Sequence of the second protein:
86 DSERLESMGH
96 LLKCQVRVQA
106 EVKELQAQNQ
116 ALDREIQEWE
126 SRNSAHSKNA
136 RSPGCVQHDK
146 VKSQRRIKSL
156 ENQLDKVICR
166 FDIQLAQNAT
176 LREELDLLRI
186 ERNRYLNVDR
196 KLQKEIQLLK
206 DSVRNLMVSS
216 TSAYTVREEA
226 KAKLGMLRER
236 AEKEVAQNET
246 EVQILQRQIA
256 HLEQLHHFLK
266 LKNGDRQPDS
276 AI

Sequence of the first protein:
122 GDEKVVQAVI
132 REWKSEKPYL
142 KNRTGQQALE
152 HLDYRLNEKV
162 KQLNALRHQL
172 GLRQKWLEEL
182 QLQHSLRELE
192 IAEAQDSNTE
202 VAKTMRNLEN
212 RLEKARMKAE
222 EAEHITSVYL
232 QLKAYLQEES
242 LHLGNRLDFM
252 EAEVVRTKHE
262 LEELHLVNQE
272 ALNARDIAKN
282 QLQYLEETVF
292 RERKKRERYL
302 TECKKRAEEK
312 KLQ

The following describes two proteins that form a bound complex.

Residue-level contacts at the interface:
Residue Y300 in the first protein interacts with residue E246 in the second protein (closest heavy-atom distance 3.2 Å).
Residue Q314 in the first protein interacts with residue H261 in the second protein (closest heavy-atom distance 2.4 Å).
Residue E293 in the first protein contacts residue E239 in the second protein (closest heavy-atom distance 3.1 Å).
Residue W134 in the first protein is in contact with residue G94 in the second protein (closest heavy-atom distance 3.4 Å).
Residue R276 in the first protein interacts with residue A218 in the second protein (closest heavy-atom distance 3.3 Å).
Residue Q314 in the first protein interacts with residue L264 in the second protein (closest heavy-atom distance 3.5 Å).
Residue L213 in the first protein is in contact with residue Q158 in the second protein (closest heavy-atom distance 3.4 Å).
Residue A272 in the first protein interacts with residue Y219 in the second protein (closest heavy-atom distance 3.3 Å).
Residue H185 in the first protein contacts residue N128 in the second protein (closest heavy-atom distance 3.1 Å).
Residue E252 in the first protein is in contact with residue L197 in the second protein (closest heavy-atom distance 3.6 Å).
Residue Q182 in the first protein interacts with residue W124 in the second protein (closest heavy-atom distance 3.3 Å).
Residue R307 in the first protein contacts residue L250 in the second protein (closest heavy-atom distance 3.4 Å).
Residue R307 in the first protein is in contact with residue I254 in the second protein (closest heavy-atom distance 3.6 Å).
Residue R188 in the first protein contacts residue S132 in the second protein (closest heavy-atom distance 3.5 Å).
Residue K160 in the first protein interacts with residue Q100 in the second protein (closest heavy-atom distance 3.4 Å).
Residue W134 in the first protein contacts residue K98 in the second protein (closest heavy-atom distance 3.0 Å).
Residue R188 in the first protein is in contact with residue N128 in the second protein (closest heavy-atom distance 2.8 Å).
Residue L313 in the first protein is in contact with residue H261 in the second protein (closest heavy-atom distance 3.4 Å).
Residue Q163 in the first protein interacts with residue V107 in the second protein (closest heavy-atom distance 3.6 Å).
Residue R297 in the first protein contacts residue N243 in the second protein (closest heavy-atom distance 2.7 Å).
Residue T258 in the first protein contacts residue L204 in the second protein (closest heavy-atom distance 3.4 Å).
Residue N269 in the first protein interacts with residue S215 in the second protein (closest heavy-atom distance 2.7 Å).
Residue Q175 in the first protein interacts with residue L117 in the second protein (closest heavy-atom distance 3.3 Å).
Residue L262 in the first protein interacts with residue L204 in the second protein (closest heavy-atom distance 3.7 Å).
Residue L286 in the first protein is in contact with residue L229 in the second protein (closest heavy-atom distance 3.4 Å).
Residue V255 in the first protein interacts with residue I201 in the second protein (closest heavy-atom distance 3.6 Å).
Residue E310 in the first protein contacts residue L257 in the second protein (closest heavy-atom distance 3.3 Å).
Residue K135 in the first protein contacts residue L97 in the second protein (closest heavy-atom distance 3.6 Å).
Residue R174 in the first protein contacts residue D118 in the second protein (closest heavy-atom distance 3.6 Å).
Residue L181 in the first protein interacts with residue N128 in the second protein (closest heavy-atom distance 3.6 Å).
Residue Q282 in the first protein is in contact with residue L229 in the second protein (closest heavy-atom distance 3.4 Å).
Residue E310 in the first protein interacts with residue E258 in the second protein (closest heavy-atom distance 3.4 Å).
Residue A220 in the first protein interacts with residue R165 in the second protein (closest heavy-atom distance 3.4 Å).
Residue G146 in the first protein interacts with residue R89 in the second protein (closest heavy-atom distance 3.4 Å).
Residue R292 in the first protein contacts residue V240 in the second protein (closest heavy-atom distance 3.6 Å).
Residue N199 in the first protein interacts with residue D144 in the second protein (closest heavy-atom distance 3.2 Å).
Residue L171 in the first protein contacts residue N114 in the second protein (closest heavy-atom distance 3.3 Å).
Residue D123 in the first protein interacts with residue D86 in the second protein (closest heavy-atom distance 2.9 Å).
Residue K296 in the first protein contacts residue V240 in the second protein (closest heavy-atom distance 3.4 Å).
Residue M206 in the first protein is in contact with residue R151 in the second protein (closest heavy-atom distance 3.6 Å).
Residue A223 in the first protein contacts residue Q169 in the second protein (closest heavy-atom distance 2.9 Å).
Residue N269 in the first protein is in contact with residue L211 in the second protein (closest heavy-atom distance 3.4 Å).
Residue R276 in the first protein interacts with residue V221 in the second protein (closest heavy-atom distance 3.4 Å).
Residue K160 in the first protein is in contact with residue Q104 in the second protein (closest heavy-atom distance 3.5 Å).
Residue R217 in the first protein interacts with residue Q158 in the second protein (closest heavy-atom distance 3.6 Å).
Residue E224 in the first protein contacts residue R165 in the second protein (closest heavy-atom distance 2.7 Å).
Residue Y230 in the first protein is in contact with residue R177 in the second protein (closest heavy-atom distance 3.3 Å).
Residue T227 in the first protein contacts residue Q169 in the second protein (closest heavy-atom distance 2.6 Å).
Residue K259 in the first protein is in contact with residue L204 in the second protein (closest heavy-atom distance 3.6 Å).
Residue R297 in the first protein interacts with residue E246 in the second protein (closest heavy-atom distance 3.1 Å).
Residue E224 in the first protein contacts residue Q169 in the second protein (closest heavy-atom distance 3.2 Å).
Residue Q147 in the first protein is in contact with residue R89 in the second protein (closest heavy-atom distance 2.4 Å).
Residue R174 in the first protein is in contact with residue N114 in the second protein (closest heavy-atom distance 2.6 Å).
Residue Y300 in the first protein is in contact with residue L250 in the second protein (closest heavy-atom distance 3.5 Å).
Residue Y230 in the first protein contacts residue L180 in the second protein (closest heavy-atom distance 3.6 Å).
Residue L178 in the first protein interacts with residue E120 in the second protein (closest heavy-atom distance 3.2 Å).
Residue L244 in the first protein interacts with residue Y190 in the second protein (closest heavy-atom distance 3.6 Å).
Residue T227 in the first protein interacts with residue N173 in the second protein (closest heavy-atom distance 3.0 Å).
Residue K296 in the first protein is in contact with residue N243 in the second protein (closest heavy-atom distance 3.3 Å).
Residue R299 in the first protein interacts with residue V247 in the second protein (closest heavy-atom distance 3.4 Å).